Sequence of protein 2:
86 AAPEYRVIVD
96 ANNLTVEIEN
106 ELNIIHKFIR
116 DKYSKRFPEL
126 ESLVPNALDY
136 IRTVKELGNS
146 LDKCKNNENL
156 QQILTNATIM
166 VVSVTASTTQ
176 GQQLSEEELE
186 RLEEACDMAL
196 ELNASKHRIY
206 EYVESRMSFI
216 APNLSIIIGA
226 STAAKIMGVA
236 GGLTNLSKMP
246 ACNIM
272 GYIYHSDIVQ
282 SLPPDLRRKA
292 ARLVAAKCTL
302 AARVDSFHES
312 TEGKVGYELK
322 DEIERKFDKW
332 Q

Sequence of protein 1:
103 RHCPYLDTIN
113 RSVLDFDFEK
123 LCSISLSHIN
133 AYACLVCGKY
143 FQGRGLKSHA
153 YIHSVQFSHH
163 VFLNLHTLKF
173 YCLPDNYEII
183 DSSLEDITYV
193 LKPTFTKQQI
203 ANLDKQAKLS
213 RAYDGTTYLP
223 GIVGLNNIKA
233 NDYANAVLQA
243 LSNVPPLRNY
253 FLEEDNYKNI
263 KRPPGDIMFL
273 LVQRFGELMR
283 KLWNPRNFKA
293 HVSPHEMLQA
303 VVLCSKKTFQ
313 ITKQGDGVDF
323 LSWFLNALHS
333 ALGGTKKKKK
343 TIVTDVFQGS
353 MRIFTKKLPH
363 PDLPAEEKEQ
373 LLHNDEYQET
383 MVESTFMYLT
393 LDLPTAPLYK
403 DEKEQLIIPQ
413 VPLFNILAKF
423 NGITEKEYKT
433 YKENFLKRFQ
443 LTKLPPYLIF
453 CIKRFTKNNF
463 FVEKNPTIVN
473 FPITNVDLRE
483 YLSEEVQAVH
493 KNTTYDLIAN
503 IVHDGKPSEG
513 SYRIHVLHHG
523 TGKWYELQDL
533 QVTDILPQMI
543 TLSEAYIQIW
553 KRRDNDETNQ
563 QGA

The following describes two proteins that form a bound complex.

Contacts between the two chains:
Residue R481 in protein 1 contacts residue N151 in protein 2 (closest heavy-atom distance 4.7 Å).